Residue-level contacts at the interface:
Residue K191 in the second protein contacts residue N8 in the first protein (closest heavy-atom distance 4.1 Å).
Residue L204 in the second protein contacts residue P11 in the first protein (closest heavy-atom distance 3.9 Å).
Residue R159 in the second protein is in contact with residue A2 in the first protein (closest heavy-atom distance 4.0 Å).
Residue K188 in the second protein is in contact with residue P11 in the first protein (closest heavy-atom distance 4.5 Å).
Residue D206 in the second protein contacts residue G13 in the first protein (closest heavy-atom distance 4.2 Å).
Residue L193 in the second protein interacts with residue F6 in the first protein (closest heavy-atom distance 3.8 Å).
Residue L204 in the second protein contacts residue V12 in the first protein (closest heavy-atom distance 3.5 Å).
Residue K205 in the second protein interacts with residue G13 in the first protein (closest heavy-atom distance 2.6 Å).
Residue V196 in the second protein interacts with residue M9 in the first protein (closest heavy-atom distance 4.0 Å).
Residue V196 in the second protein interacts with residue D5 in the first protein (closest heavy-atom distance 3.7 Å).
Residue L194 in the second protein is in contact with residue M9 in the first protein (closest heavy-atom distance 3.4 Å).
Residue G207 in the second protein is in contact with residue P11 in the first protein (closest heavy-atom distance 3.5 Å).
Residue Q27 in the second protein interacts with residue P1 in the first protein (closest heavy-atom distance 2.8 Å).
Residue K191 in the second protein interacts with residue S10 in the first protein (closest heavy-atom distance 4.1 Å).
Residue Q231 in the second protein interacts with residue D5 in the first protein (closest heavy-atom distance 4.3 Å).
Residue K205 in the second protein contacts residue P11 in the first protein (closest heavy-atom distance 3.5 Å).
Residue K108 in the second protein is in contact with residue D5 in the first protein (closest heavy-atom distance 4.1 Å).
Residue N238 in the second protein interacts with residue G4 in the first protein (closest heavy-atom distance 3.6 Å).
Residue M176 in the second protein interacts with residue F6 in the first protein (closest heavy-atom distance 4.2 Å).
Residue L242 in the second protein contacts residue M7 in the first protein (closest heavy-atom distance 4.0 Å).
Residue R197 in the second protein is in contact with residue G4 in the first protein (closest heavy-atom distance 5.0 Å).
Residue G190 in the second protein interacts with residue M9 in the first protein (closest heavy-atom distance 3.8 Å).
Residue G192 in the second protein is in contact with residue M9 in the first protein (closest heavy-atom distance 2.8 Å).
Residue G190 in the second protein interacts with residue S10 in the first protein (closest heavy-atom distance 3.6 Å).
Residue L242 in the second protein contacts residue V12 in the first protein (closest heavy-atom distance 3.9 Å).
Residue L204 in the second protein contacts residue M9 in the first protein (closest heavy-atom distance 4.2 Å).
Residue M246 in the second protein is in contact with residue V12 in the first protein (closest heavy-atom distance 4.2 Å).
Residue N238 in the second protein contacts residue D5 in the first protein (closest heavy-atom distance 5.0 Å).
Residue G192 in the second protein is in contact with residue M7 in the first protein (closest heavy-atom distance 3.3 Å).
Residue E239 in the second protein interacts with residue M7 in the first protein (closest heavy-atom distance 4.1 Å).
Residue L194 in the second protein contacts residue M7 in the first protein (closest heavy-atom distance 2.9 Å).
Residue M246 in the second protein interacts with residue G13 in the first protein (closest heavy-atom distance 4.7 Å).
Residue W198 in the second protein interacts with residue D5 in the first protein (closest heavy-atom distance 3.3 Å).
Residue S29 in the second protein contacts residue P1 in the first protein (closest heavy-atom distance 4.0 Å).
Residue V196 in the second protein contacts residue M7 in the first protein (closest heavy-atom distance 3.6 Å).
Residue G192 in the second protein contacts residue N8 in the first protein (closest heavy-atom distance 3.4 Å).
Residue G189 in the second protein interacts with residue S10 in the first protein (closest heavy-atom distance 4.1 Å).
Residue N238 in the second protein is in contact with residue F6 in the first protein (closest heavy-atom distance 4.2 Å).
Residue L194 in the second protein is in contact with residue F6 in the first protein (closest heavy-atom distance 3.2 Å).
Residue L242 in the second protein interacts with residue M9 in the first protein (closest heavy-atom distance 4.0 Å).
Residue K191 in the second protein interacts with residue M9 in the first protein (closest heavy-atom distance 3.0 Å).
Residue K205 in the second protein interacts with residue V12 in the first protein (closest heavy-atom distance 3.3 Å).
Residue L194 in the second protein contacts residue N8 in the first protein (closest heavy-atom distance 5.0 Å).
Residue D206 in the second protein is in contact with residue P11 in the first protein (closest heavy-atom distance 3.5 Å).
Residue R159 in the second protein is in contact with residue F6 in the first protein (closest heavy-atom distance 3.6 Å).
Residue N238 in the second protein is in contact with residue M7 in the first protein (closest heavy-atom distance 3.6 Å).
Residue G190 in the second protein is in contact with residue P11 in the first protein (closest heavy-atom distance 4.2 Å).
Residue K188 in the second protein is in contact with residue M9 in the first protein (closest heavy-atom distance 4.9 Å).
Residue G28 in the second protein is in contact with residue P1 in the first protein (closest heavy-atom distance 4.0 Å).
Residue L193 in the second protein interacts with residue N8 in the first protein (closest heavy-atom distance 3.7 Å).
Residue G189 in the second protein interacts with residue P11 in the first protein (closest heavy-atom distance 4.1 Å).
Residue L193 in the second protein contacts residue M9 in the first protein (closest heavy-atom distance 4.8 Å).
Residue L193 in the second protein interacts with residue M7 in the first protein (closest heavy-atom distance 3.5 Å).
Residue R159 in the second protein interacts with residue D5 in the first protein (closest heavy-atom distance 3.2 Å).
Residue R197 in the second protein is in contact with residue D5 in the first protein (closest heavy-atom distance 4.8 Å).
Residue P195 in the second protein contacts residue F6 in the first protein (closest heavy-atom distance 3.8 Å).
Residue P195 in the second protein is in contact with residue D5 in the first protein (closest heavy-atom distance 3.0 Å).
Residue L194 in the second protein contacts residue D5 in the first protein (closest heavy-atom distance 3.7 Å).
Residue D155 in the second protein interacts with residue F6 in the first protein (closest heavy-atom distance 4.2 Å).
Residue L204 in the second protein interacts with residue G13 in the first protein (closest heavy-atom distance 4.8 Å).

The following describes two proteins that form a bound complex.

Sequence of the second protein:
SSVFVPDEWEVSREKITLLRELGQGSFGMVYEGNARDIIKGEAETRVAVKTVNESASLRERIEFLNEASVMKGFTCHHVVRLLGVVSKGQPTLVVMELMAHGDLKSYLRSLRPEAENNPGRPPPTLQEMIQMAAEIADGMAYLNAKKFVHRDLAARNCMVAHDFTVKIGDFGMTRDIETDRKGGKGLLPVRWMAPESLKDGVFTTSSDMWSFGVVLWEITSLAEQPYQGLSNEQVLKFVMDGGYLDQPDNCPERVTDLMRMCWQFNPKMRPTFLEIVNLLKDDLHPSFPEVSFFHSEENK

Sequence of the first protein:
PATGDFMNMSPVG